Sequence of the second protein:
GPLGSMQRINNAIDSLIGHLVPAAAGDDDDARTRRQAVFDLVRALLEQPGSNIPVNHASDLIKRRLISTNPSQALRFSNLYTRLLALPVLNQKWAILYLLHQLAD

Contacts between the two chains:
Residue R85 in the second protein interacts with residue I22 in the first protein (closest heavy-atom distance 3.6 Å).
Residue S5 in the second protein interacts with residue N48 in the first protein (closest heavy-atom distance 3.5 Å).
Residue S51 in the second protein interacts with residue E53 in the first protein (closest heavy-atom distance 2.6 Å).
Residue H19 in the second protein interacts with residue T38 in the first protein (closest heavy-atom distance 3.1 Å).
Residue D107 in the second protein contacts residue N31 in the first protein (closest heavy-atom distance 2.7 Å).
Residue Q94 in the second protein is in contact with residue E47 in the first protein (closest heavy-atom distance 2.9 Å).
Residue H19 in the second protein interacts with residue D35 in the first protein (closest heavy-atom distance 2.8 Å).
Residue V38 in the second protein contacts residue L72 in the first protein (closest heavy-atom distance 3.7 Å).
Residue R85 in the second protein is in contact with residue Q18 in the first protein (closest heavy-atom distance 3.4 Å).
Residue A37 in the second protein interacts with residue Y79 in the first protein (closest heavy-atom distance 3.7 Å).
Residue L46 in the second protein contacts residue V58 in the first protein (closest heavy-atom distance 3.6 Å).
Residue L92 in the second protein is in contact with residue E47 in the first protein (closest heavy-atom distance 3.6 Å).
Residue G1 in the second protein interacts with residue N48 in the first protein (closest heavy-atom distance 3.5 Å).
Residue L46 in the second protein contacts residue V50 in the first protein (closest heavy-atom distance 3.6 Å).
Residue P90 in the second protein is in contact with residue K12 in the first protein (closest heavy-atom distance 3.3 Å).
Residue S15 in the second protein is in contact with residue R37 in the first protein (closest heavy-atom distance 3.7 Å).
Residue A106 in the second protein interacts with residue L30 in the first protein (closest heavy-atom distance 3.5 Å).
Residue P90 in the second protein contacts residue A15 in the first protein (closest heavy-atom distance 3.7 Å).
Residue V38 in the second protein interacts with residue L62 in the first protein (closest heavy-atom distance 3.4 Å).
Residue I98 in the second protein interacts with residue E47 in the first protein (closest heavy-atom distance 3.7 Å).
Residue Q36 in the second protein is in contact with residue Y79 in the first protein (closest heavy-atom distance 3.1 Å).
Residue P2 in the second protein is in contact with residue N48 in the first protein (closest heavy-atom distance 3.3 Å).
Residue L16 in the second protein interacts with residue I41 in the first protein (closest heavy-atom distance 3.7 Å).
Residue L101 in the second protein interacts with residue A56 in the first protein (closest heavy-atom distance 3.6 Å).
Residue L102 in the second protein interacts with residue L23 in the first protein (closest heavy-atom distance 3.7 Å).
Residue A12 in the second protein interacts with residue I41 in the first protein (closest heavy-atom distance 3.7 Å).
Residue I98 in the second protein is in contact with residue I46 in the first protein (closest heavy-atom distance 3.6 Å).
Residue I9 in the second protein contacts residue N48 in the first protein (closest heavy-atom distance 3.7 Å).
Residue R8 in the second protein is in contact with residue N48 in the first protein (closest heavy-atom distance 2.9 Å).
Residue A12 in the second protein interacts with residue M45 in the first protein (closest heavy-atom distance 3.6 Å).
Residue N93 in the second protein contacts residue E47 in the first protein (closest heavy-atom distance 2.9 Å).
Residue L89 in the second protein interacts with residue A19 in the first protein (closest heavy-atom distance 3.6 Å).
Residue L102 in the second protein is in contact with residue I26 in the first protein (closest heavy-atom distance 3.7 Å).
Residue L101 in the second protein interacts with residue C42 in the first protein (closest heavy-atom distance 3.6 Å).
Residue D107 in the second protein interacts with residue L30 in the first protein (closest heavy-atom distance 3.0 Å).
Residue G50 in the second protein is in contact with residue E53 in the first protein (closest heavy-atom distance 3.6 Å).
Residue A97 in the second protein is in contact with residue P52 in the first protein (closest heavy-atom distance 3.3 Å).
Residue A23 in the second protein contacts residue L72 in the first protein (closest heavy-atom distance 3.6 Å).
Residue L82 in the second protein interacts with residue I29 in the first protein (closest heavy-atom distance 3.7 Å).
Residue D107 in the second protein contacts residue H33 in the first protein (closest heavy-atom distance 3.0 Å).
Residue L102 in the second protein contacts residue C32 in the first protein (closest heavy-atom distance 3.3 Å).
Residue L45 in the second protein contacts residue V58 in the first protein (closest heavy-atom distance 3.7 Å).
Residue G1 in the second protein interacts with residue G49 in the first protein (closest heavy-atom distance 3.7 Å).
Residue R78 in the second protein is in contact with residue E25 in the first protein (closest heavy-atom distance 2.7 Å).
Residue H19 in the second protein is in contact with residue R37 in the first protein (closest heavy-atom distance 3.6 Å).
Residue V91 in the second protein contacts residue A15 in the first protein (closest heavy-atom distance 3.6 Å).
Residue L82 in the second protein contacts residue I22 in the first protein (closest heavy-atom distance 3.6 Å).
Residue L45 in the second protein contacts residue A54 in the first protein (closest heavy-atom distance 3.6 Å).
Residue Q104 in the second protein interacts with residue K60 in the first protein (closest heavy-atom distance 3.5 Å).
Residue L82 in the second protein is in contact with residue E25 in the first protein (closest heavy-atom distance 3.6 Å).
Residue L105 in the second protein interacts with residue C32 in the first protein (closest heavy-atom distance 3.5 Å).
Residue Q104 in the second protein contacts residue A56 in the first protein (closest heavy-atom distance 3.5 Å).
Residue N72 in the second protein contacts residue I29 in the first protein (closest heavy-atom distance 3.5 Å).
Residue V21 in the second protein contacts residue L62 in the first protein (closest heavy-atom distance 3.7 Å).
Residue L92 in the second protein interacts with residue A19 in the first protein (closest heavy-atom distance 3.7 Å).
Residue Q75 in the second protein interacts with residue I29 in the first protein (closest heavy-atom distance 3.4 Å).
Residue D40 in the second protein interacts with residue Y79 in the first protein (closest heavy-atom distance 3.1 Å).
Residue L20 in the second protein contacts residue G66 in the first protein (closest heavy-atom distance 3.6 Å).
Residue L102 in the second protein interacts with residue L34 in the first protein (closest heavy-atom distance 3.6 Å).
Residue R34 in the second protein is in contact with residue L72 in the first protein (closest heavy-atom distance 3.6 Å).

Sequence of the first protein:
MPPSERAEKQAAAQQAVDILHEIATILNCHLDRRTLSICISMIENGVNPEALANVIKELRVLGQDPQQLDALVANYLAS

This data describes a binding interaction between two proteins.